These two protein chains interact to form a complex.

Sequence of chain B:
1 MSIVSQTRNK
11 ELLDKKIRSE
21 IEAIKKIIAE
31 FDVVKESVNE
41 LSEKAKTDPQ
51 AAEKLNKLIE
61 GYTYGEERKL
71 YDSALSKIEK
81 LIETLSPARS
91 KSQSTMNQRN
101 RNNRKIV

Contacts between the two chains:
Residue E43 in chain A contacts residue Q98 in chain B (closest heavy-atom distance 3.8 Å).
Residue S2 in chain A contacts residue T63 in chain B (closest heavy-atom distance 3.2 Å).
Residue L75 in chain A interacts with residue I82 in chain B (closest heavy-atom distance 3.7 Å).
Residue E20 in chain A contacts residue I24 in chain B (closest heavy-atom distance 3.8 Å).
Residue I21 in chain A is in contact with residue I78 in chain B (closest heavy-atom distance 3.7 Å).
Residue D14 in chain A is in contact with residue Y71 in chain B (closest heavy-atom distance 3.2 Å).
Residue K16 in chain A contacts residue E20 in chain B (closest heavy-atom distance 4.5 Å).
Residue K25 in chain A interacts with residue L81 in chain B (closest heavy-atom distance 3.7 Å).
Residue I82 in chain A is in contact with residue I78 in chain B (closest heavy-atom distance 4.6 Å).
Residue I27 in chain A is in contact with residue K16 in chain B (closest heavy-atom distance 4.4 Å).
Residue Y64 in chain A is in contact with residue I3 in chain B (closest heavy-atom distance 3.8 Å).
Residue I82 in chain A contacts residue I82 in chain B (closest heavy-atom distance 3.9 Å).
Residue Y71 in chain A interacts with residue D14 in chain B (closest heavy-atom distance 4.2 Å).
Residue I17 in chain A contacts residue I27 in chain B (closest heavy-atom distance 3.5 Å).
Residue I3 in chain A interacts with residue Y64 in chain B (closest heavy-atom distance 3.6 Å).
Residue K46 in chain A contacts residue N100 in chain B (closest heavy-atom distance 4.5 Å).
Residue G61 in chain A interacts with residue S2 in chain B (closest heavy-atom distance 2.5 Å).
Residue I28 in chain A interacts with residue L81 in chain B (closest heavy-atom distance 4.0 Å).
Residue E43 in chain A contacts residue N100 in chain B (closest heavy-atom distance 4.0 Å).
Residue I17 in chain A interacts with residue I24 in chain B (closest heavy-atom distance 4.2 Å).
Residue K10 in chain A is in contact with residue Y71 in chain B (closest heavy-atom distance 3.5 Å).
Residue Q6 in chain A is in contact with residue Y64 in chain B (closest heavy-atom distance 3.5 Å).
Residue E20 in chain A contacts residue E20 in chain B (closest heavy-atom distance 3.4 Å).
Residue I27 in chain A is in contact with residue L13 in chain B (closest heavy-atom distance 3.6 Å).
Residue Y64 in chain A interacts with residue Q6 in chain B (closest heavy-atom distance 3.7 Å).
Residue I82 in chain A contacts residue L75 in chain B (closest heavy-atom distance 3.6 Å).
Residue E79 in chain A is in contact with residue I82 in chain B (closest heavy-atom distance 3.6 Å).
Residue E79 in chain A contacts residue S86 in chain B (closest heavy-atom distance 4.4 Å).
Residue E60 in chain A interacts with residue S2 in chain B (closest heavy-atom distance 2.4 Å).
Residue E60 in chain A contacts residue M1 in chain B (closest heavy-atom distance 3.7 Å).
Residue E60 in chain A is in contact with residue I3 in chain B (closest heavy-atom distance 4.4 Å).
Residue I27 in chain A contacts residue I17 in chain B (closest heavy-atom distance 3.6 Å).
Residue S2 in chain A contacts residue E60 in chain B (closest heavy-atom distance 2.6 Å).
Residue I82 in chain A interacts with residue E79 in chain B (closest heavy-atom distance 3.6 Å).
Residue L58 in chain A contacts residue M1 in chain B (closest heavy-atom distance 3.9 Å).
Residue K10 in chain A is in contact with residue E67 in chain B (closest heavy-atom distance 2.7 Å).
Residue Q6 in chain A is in contact with residue T63 in chain B (closest heavy-atom distance 4.4 Å).
Residue I28 in chain A is in contact with residue L85 in chain B (closest heavy-atom distance 3.6 Å).
Residue E20 in chain A contacts residue A23 in chain B (closest heavy-atom distance 4.1 Å).
Residue I24 in chain A interacts with residue I17 in chain B (closest heavy-atom distance 4.0 Å).
Residue L13 in chain A is in contact with residue I27 in chain B (closest heavy-atom distance 4.1 Å).
Residue Y64 in chain A interacts with residue K10 in chain B (closest heavy-atom distance 4.2 Å).
Residue G65 in chain A interacts with residue K10 in chain B (closest heavy-atom distance 4.5 Å).
Residue A23 in chain A contacts residue K16 in chain B (closest heavy-atom distance 3.8 Å).
Residue L85 in chain A contacts residue I28 in chain B (closest heavy-atom distance 3.6 Å).
Residue I78 in chain A interacts with residue I21 in chain B (closest heavy-atom distance 3.9 Å).
Residue R18 in chain A interacts with residue Y71 in chain B (closest heavy-atom distance 3.3 Å).
Residue M1 in chain A is in contact with residue E60 in chain B (closest heavy-atom distance 2.9 Å).
Residue L81 in chain A contacts residue K25 in chain B (closest heavy-atom distance 4.2 Å).
Residue R68 in chain A interacts with residue L85 in chain B (closest heavy-atom distance 4.5 Å).
Residue K10 in chain A is in contact with residue Y64 in chain B (closest heavy-atom distance 4.0 Å).
Residue N39 in chain A contacts residue Q98 in chain B (closest heavy-atom distance 3.2 Å).
Residue E79 in chain A contacts residue E83 in chain B (closest heavy-atom distance 4.6 Å).
Residue A23 in chain A contacts residue E20 in chain B (closest heavy-atom distance 4.2 Å).
Residue Y64 in chain A is in contact with residue S2 in chain B (closest heavy-atom distance 3.8 Å).
Residue T7 in chain A is in contact with residue Y64 in chain B (closest heavy-atom distance 4.7 Å).
Residue F31 in chain A is in contact with residue K10 in chain B (closest heavy-atom distance 4.6 Å).
Residue E67 in chain A is in contact with residue K10 in chain B (closest heavy-atom distance 2.6 Å).
Residue I24 in chain A is in contact with residue E20 in chain B (closest heavy-atom distance 3.7 Å).
Residue F31 in chain A interacts with residue L13 in chain B (closest heavy-atom distance 3.9 Å).

Sequence of chain A:
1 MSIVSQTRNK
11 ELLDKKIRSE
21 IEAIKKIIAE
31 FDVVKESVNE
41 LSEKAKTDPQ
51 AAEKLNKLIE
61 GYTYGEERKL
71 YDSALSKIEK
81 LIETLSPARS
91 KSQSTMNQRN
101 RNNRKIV